Contacts between the two chains:
Residue Y22 in chain A contacts residue R212 in chain B (closest heavy-atom distance 3.6 Å).
Residue L18 in chain A contacts residue R212 in chain B (closest heavy-atom distance 3.6 Å).
Residue S69 in chain A interacts with residue S184 in chain B (closest heavy-atom distance 2.5 Å).
Residue E162 in chain A interacts with residue S182 in chain B (closest heavy-atom distance 2.5 Å).
Residue S159 in chain A interacts with residue E188 in chain B (closest heavy-atom distance 3.3 Å).
Residue I100 in chain A is in contact with residue N216 in chain B (closest heavy-atom distance 2.8 Å).
Residue D82 in chain A is in contact with residue R57 in chain B (closest heavy-atom distance 3.1 Å).
Residue R19 in chain A is in contact with residue L220 in chain B (closest heavy-atom distance 3.6 Å).
Residue R95 in chain A contacts residue H206 in chain B (closest heavy-atom distance 3.5 Å).
Residue G138 in chain A interacts with residue G141 in chain B (closest heavy-atom distance 3.4 Å).
Residue G134 in chain A interacts with residue A142 in chain B (closest heavy-atom distance 3.3 Å).
Residue Y149 in chain A is in contact with residue L202 in chain B (closest heavy-atom distance 3.5 Å).
Residue E135 in chain A is in contact with residue G147 in chain B (closest heavy-atom distance 3.4 Å).
Residue E92 in chain A is in contact with residue T209 in chain B (closest heavy-atom distance 2.7 Å).
Residue I128 in chain A is in contact with residue P143 in chain B (closest heavy-atom distance 3.6 Å).
Residue R152 in chain A is in contact with residue D195 in chain B (closest heavy-atom distance 3.3 Å).
Residue E162 in chain A is in contact with residue P183 in chain B (closest heavy-atom distance 3.3 Å).
Residue G134 in chain A is in contact with residue P143 in chain B (closest heavy-atom distance 3.6 Å).
Residue S139 in chain A interacts with residue S139 in chain B (closest heavy-atom distance 2.5 Å).
Residue Y88 in chain A contacts residue H206 in chain B (closest heavy-atom distance 3.1 Å).
Residue G138 in chain A contacts residue G140 in chain B (closest heavy-atom distance 3.6 Å).
Residue H85 in chain A interacts with residue L202 in chain B (closest heavy-atom distance 3.5 Å).
Residue E92 in chain A interacts with residue T205 in chain B (closest heavy-atom distance 3.5 Å).
Residue I102 in chain A contacts residue L220 in chain B (closest heavy-atom distance 3.2 Å).
Residue E135 in chain A is in contact with residue E153 in chain B (closest heavy-atom distance 3.2 Å).
Residue Y88 in chain A contacts residue L202 in chain B (closest heavy-atom distance 3.5 Å).
Residue S69 in chain A interacts with residue L187 in chain B (closest heavy-atom distance 3.5 Å).
Residue E107 in chain A contacts residue A114 in chain B (closest heavy-atom distance 3.6 Å).
Residue E135 in chain A is in contact with residue T144 in chain B (closest heavy-atom distance 3.1 Å).
Residue Q81 in chain A interacts with residue L198 in chain B (closest heavy-atom distance 3.5 Å).
Residue E135 in chain A interacts with residue P145 in chain B (closest heavy-atom distance 3.2 Å).
Residue R11 in chain A contacts residue W222 in chain B (closest heavy-atom distance 3.5 Å).
Residue E162 in chain A interacts with residue S184 in chain B (closest heavy-atom distance 2.7 Å).
Residue L14 in chain A contacts residue L219 in chain B (closest heavy-atom distance 3.6 Å).
Residue R11 in chain A contacts residue L219 in chain B (closest heavy-atom distance 3.6 Å).
Residue G138 in chain A interacts with residue S139 in chain B (closest heavy-atom distance 3.1 Å).
Residue R11 in chain A interacts with residue E24 in chain B (closest heavy-atom distance 2.6 Å).
Residue K136 in chain A contacts residue G141 in chain B (closest heavy-atom distance 3.6 Å).
Residue E67 in chain A interacts with residue P183 in chain B (closest heavy-atom distance 3.4 Å).
Residue A99 in chain A interacts with residue N216 in chain B (closest heavy-atom distance 3.5 Å).
Residue D163 in chain A is in contact with residue S180 in chain B (closest heavy-atom distance 2.5 Å).
Residue L151 in chain A interacts with residue Q191 in chain B (closest heavy-atom distance 3.5 Å).
Residue H105 in chain A contacts residue A118 in chain B (closest heavy-atom distance 3.6 Å).
Residue E92 in chain A contacts residue H206 in chain B (closest heavy-atom distance 2.8 Å).
Residue T96 in chain A interacts with residue T209 in chain B (closest heavy-atom distance 3.0 Å).
Residue Q81 in chain A is in contact with residue D195 in chain B (closest heavy-atom distance 3.1 Å).
Residue S159 in chain A interacts with residue L185 in chain B (closest heavy-atom distance 3.5 Å).
Residue I102 in chain A interacts with residue N216 in chain B (closest heavy-atom distance 3.0 Å).
Residue K136 in chain A is in contact with residue A142 in chain B (closest heavy-atom distance 2.9 Å).
Residue H105 in chain A interacts with residue N221 in chain B (closest heavy-atom distance 2.9 Å).
Residue R19 in chain A contacts residue N216 in chain B (closest heavy-atom distance 2.8 Å).
Residue S133 in chain A is in contact with residue P145 in chain B (closest heavy-atom distance 3.5 Å).
Residue Y149 in chain A is in contact with residue K199 in chain B (closest heavy-atom distance 3.5 Å).
Residue A66 in chain A contacts residue P183 in chain B (closest heavy-atom distance 3.3 Å).
Residue E135 in chain A interacts with residue A142 in chain B (closest heavy-atom distance 3.0 Å).
Residue S159 in chain A interacts with residue S182 in chain B (closest heavy-atom distance 3.2 Å).
Residue E107 in chain A is in contact with residue L111 in chain B (closest heavy-atom distance 3.6 Å).
Residue I15 in chain A contacts residue L219 in chain B (closest heavy-atom distance 3.6 Å).
Residue R158 in chain A is in contact with residue S184 in chain B (closest heavy-atom distance 3.6 Å).
Residue E104 in chain A interacts with residue N221 in chain B (closest heavy-atom distance 3.6 Å).

Sequence of chain B:
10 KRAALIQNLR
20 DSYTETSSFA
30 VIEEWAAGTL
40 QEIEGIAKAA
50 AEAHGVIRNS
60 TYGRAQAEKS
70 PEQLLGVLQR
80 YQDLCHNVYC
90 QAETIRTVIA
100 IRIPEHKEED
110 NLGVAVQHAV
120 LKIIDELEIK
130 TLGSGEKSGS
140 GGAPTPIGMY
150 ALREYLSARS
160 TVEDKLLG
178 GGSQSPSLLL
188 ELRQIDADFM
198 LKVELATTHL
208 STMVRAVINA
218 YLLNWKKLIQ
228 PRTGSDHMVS

Sequence of chain A:
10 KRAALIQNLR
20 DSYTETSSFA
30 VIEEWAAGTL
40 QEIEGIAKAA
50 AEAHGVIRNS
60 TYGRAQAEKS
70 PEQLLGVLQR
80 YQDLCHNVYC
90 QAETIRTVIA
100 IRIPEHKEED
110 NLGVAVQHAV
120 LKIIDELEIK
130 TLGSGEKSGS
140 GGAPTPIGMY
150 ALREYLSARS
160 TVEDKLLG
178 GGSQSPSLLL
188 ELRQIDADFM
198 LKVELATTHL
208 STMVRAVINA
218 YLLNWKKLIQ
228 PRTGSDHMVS

This data describes a binding interaction between two proteins.